Sequence of the second protein:
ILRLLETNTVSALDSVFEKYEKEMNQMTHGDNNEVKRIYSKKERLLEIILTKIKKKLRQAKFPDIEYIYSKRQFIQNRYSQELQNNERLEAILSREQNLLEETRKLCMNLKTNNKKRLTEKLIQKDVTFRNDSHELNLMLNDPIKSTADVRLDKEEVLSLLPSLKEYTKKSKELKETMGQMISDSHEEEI

Interface contacts:
Residue D255 in the first protein interacts with residue R326 in the second protein (closest heavy-atom distance 3.3 Å).
Residue D255 in the first protein is in contact with residue N327 in the second protein (closest heavy-atom distance 4.0 Å).
Residue R273 in the first protein is in contact with residue H330 in the second protein (closest heavy-atom distance 3.1 Å).
Residue L269 in the first protein is in contact with residue E331 in the second protein (closest heavy-atom distance 4.4 Å).
Residue G258 in the first protein contacts residue N327 in the second protein (closest heavy-atom distance 4.8 Å).
Residue T256 in the first protein is in contact with residue N327 in the second protein (closest heavy-atom distance 3.5 Å).
Residue R273 in the first protein is in contact with residue R326 in the second protein (closest heavy-atom distance 4.4 Å).
Residue N257 in the first protein contacts residue N327 in the second protein (closest heavy-atom distance 2.5 Å).
Residue L269 in the first protein interacts with residue H330 in the second protein (closest heavy-atom distance 4.4 Å).

The following describes two proteins that form a bound complex.

Sequence of the first protein:
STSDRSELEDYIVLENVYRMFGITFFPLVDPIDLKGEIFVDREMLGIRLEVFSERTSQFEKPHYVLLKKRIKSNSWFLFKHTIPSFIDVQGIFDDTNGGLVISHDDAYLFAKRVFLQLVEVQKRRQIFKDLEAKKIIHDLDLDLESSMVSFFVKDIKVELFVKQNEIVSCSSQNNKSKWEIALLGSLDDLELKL